Sequence of chain A:
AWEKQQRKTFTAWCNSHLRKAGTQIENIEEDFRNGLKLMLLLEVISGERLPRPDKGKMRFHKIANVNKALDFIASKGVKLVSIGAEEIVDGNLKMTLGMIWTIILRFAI

Interface contacts:
Residue Q48 in chain B contacts residue N67 in chain A (closest heavy-atom distance 4.1 Å).
Residue I33 in chain B contacts residue S82 in chain A (closest heavy-atom distance 1.1 Å).
Residue G47 in chain B is in contact with residue R59 in chain A (closest heavy-atom distance 2.4 Å).
Residue R94 in chain B is in contact with residue Q6 in chain A (closest heavy-atom distance 2.4 Å).
Residue K49 in chain B contacts residue I63 in chain A (closest heavy-atom distance 3.9 Å).
Residue E98 in chain B contacts residue I109 in chain A (closest heavy-atom distance 3.5 Å).
Residue V95 in chain B contacts residue W101 in chain A (closest heavy-atom distance 2.8 Å).
Residue N91 in chain B is in contact with residue W101 in chain A (closest heavy-atom distance 3.2 Å).
Residue Y90 in chain B is in contact with residue L105 in chain A (closest heavy-atom distance 1.0 Å).
Residue Y52 in chain B contacts residue S82 in chain A (closest heavy-atom distance 3.3 Å).
Residue A96 in chain B is in contact with residue I109 in chain A (closest heavy-atom distance 3.7 Å).
Residue R94 in chain B contacts residue L97 in chain A (closest heavy-atom distance 3.5 Å).
Residue M46 in chain B is in contact with residue R59 in chain A (closest heavy-atom distance 3.8 Å).
Residue V53 in chain B contacts residue V81 in chain A (closest heavy-atom distance 3.2 Å).
Residue V53 in chain B is in contact with residue M95 in chain A (closest heavy-atom distance 2.1 Å).
Residue V34 in chain B contacts residue V81 in chain A (closest heavy-atom distance 1.9 Å).
Residue V34 in chain B is in contact with residue I83 in chain A (closest heavy-atom distance 2.6 Å).
Residue S51 in chain B interacts with residue L70 in chain A (closest heavy-atom distance 4.2 Å).
Residue K67 in chain B contacts residue L80 in chain A (closest heavy-atom distance 4.0 Å).
Residue E56 in chain B contacts residue E87 in chain A (closest heavy-atom distance 2.7 Å).
Residue R94 in chain B interacts with residue I104 in chain A (closest heavy-atom distance 3.9 Å).
Residue S51 in chain B is in contact with residue E87 in chain A (closest heavy-atom distance 4.1 Å).
Residue V53 in chain B is in contact with residue E87 in chain A (closest heavy-atom distance 3.4 Å).
Residue V34 in chain B is in contact with residue S82 in chain A (closest heavy-atom distance 1.8 Å).
Residue H86 in chain B interacts with residue K79 in chain A (closest heavy-atom distance 4.0 Å).
Residue V53 in chain B is in contact with residue G84 in chain A (closest heavy-atom distance 3.1 Å).
Residue V95 in chain B contacts residue L105 in chain A (closest heavy-atom distance 3.8 Å).
Residue E92 in chain B contacts residue W2 in chain A (closest heavy-atom distance 4.2 Å).
Residue Y90 in chain B is in contact with residue W101 in chain A (closest heavy-atom distance 1.2 Å).
Residue F89 in chain B contacts residue W101 in chain A (closest heavy-atom distance 3.2 Å).
Residue G47 in chain B contacts residue I63 in chain A (closest heavy-atom distance 2.9 Å).
Residue H86 in chain B interacts with residue T102 in chain A (closest heavy-atom distance 4.2 Å).
Residue M46 in chain B interacts with residue E86 in chain A (closest heavy-atom distance 3.0 Å).
Residue Y68 in chain B interacts with residue K79 in chain A (closest heavy-atom distance 3.9 Å).
Residue K83 in chain B interacts with residue V81 in chain A (closest heavy-atom distance 3.4 Å).
Residue E99 in chain B contacts residue I109 in chain A (closest heavy-atom distance 3.5 Å).
Residue Q48 in chain B contacts residue I63 in chain A (closest heavy-atom distance 1.6 Å).
Residue V53 in chain B is in contact with residue S82 in chain A (closest heavy-atom distance 0.7 Å).
Residue K67 in chain B is in contact with residue V81 in chain A (closest heavy-atom distance 4.2 Å).
Residue R94 in chain B is in contact with residue F10 in chain A (closest heavy-atom distance 0.9 Å).
Residue K49 in chain B interacts with residue A85 in chain A (closest heavy-atom distance 3.6 Å).
Residue K49 in chain B interacts with residue E86 in chain A (closest heavy-atom distance 1.3 Å).
Residue K49 in chain B interacts with residue E87 in chain A (closest heavy-atom distance 1.9 Å).
Residue N91 in chain B contacts residue G98 in chain A (closest heavy-atom distance 2.7 Å).
Residue N91 in chain B contacts residue I83 in chain A (closest heavy-atom distance 4.2 Å).
Residue K49 in chain B interacts with residue G84 in chain A (closest heavy-atom distance 3.4 Å).
Residue S51 in chain B interacts with residue I83 in chain A (closest heavy-atom distance 2.1 Å).
Residue Y68 in chain B is in contact with residue V81 in chain A (closest heavy-atom distance 4.0 Å).
Residue I33 in chain B contacts residue V81 in chain A (closest heavy-atom distance 3.1 Å).
Residue Y52 in chain B contacts residue E86 in chain A (closest heavy-atom distance 3.4 Å).
Residue G47 in chain B interacts with residue E86 in chain A (closest heavy-atom distance 3.6 Å).
Residue V53 in chain B contacts residue I83 in chain A (closest heavy-atom distance 1.5 Å).
Residue N91 in chain B interacts with residue T102 in chain A (closest heavy-atom distance 3.3 Å).
Residue V34 in chain B contacts residue L80 in chain A (closest heavy-atom distance 1.6 Å).
Residue A96 in chain B interacts with residue L105 in chain A (closest heavy-atom distance 4.0 Å).
Residue K67 in chain B interacts with residue K79 in chain A (closest heavy-atom distance 3.9 Å).
Residue S51 in chain B contacts residue G84 in chain A (closest heavy-atom distance 1.4 Å).
Residue G54 in chain B contacts residue S82 in chain A (closest heavy-atom distance 2.1 Å).
Residue S51 in chain B is in contact with residue A85 in chain A (closest heavy-atom distance 3.1 Å).
Residue R94 in chain B contacts residue W101 in chain A (closest heavy-atom distance 1.6 Å).

Sequence of chain B:
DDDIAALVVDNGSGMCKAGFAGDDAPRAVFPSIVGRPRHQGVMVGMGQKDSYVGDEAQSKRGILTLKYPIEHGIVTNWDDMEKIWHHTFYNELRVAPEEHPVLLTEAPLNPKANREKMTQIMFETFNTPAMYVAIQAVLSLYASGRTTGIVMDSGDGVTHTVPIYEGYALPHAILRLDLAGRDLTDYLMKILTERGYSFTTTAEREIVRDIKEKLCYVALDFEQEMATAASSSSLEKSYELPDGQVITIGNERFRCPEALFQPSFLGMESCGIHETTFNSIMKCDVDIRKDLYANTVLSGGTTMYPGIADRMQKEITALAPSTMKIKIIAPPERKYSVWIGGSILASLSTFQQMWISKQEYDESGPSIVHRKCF

These two protein chains interact to form a complex.